Sequence of protein 1:
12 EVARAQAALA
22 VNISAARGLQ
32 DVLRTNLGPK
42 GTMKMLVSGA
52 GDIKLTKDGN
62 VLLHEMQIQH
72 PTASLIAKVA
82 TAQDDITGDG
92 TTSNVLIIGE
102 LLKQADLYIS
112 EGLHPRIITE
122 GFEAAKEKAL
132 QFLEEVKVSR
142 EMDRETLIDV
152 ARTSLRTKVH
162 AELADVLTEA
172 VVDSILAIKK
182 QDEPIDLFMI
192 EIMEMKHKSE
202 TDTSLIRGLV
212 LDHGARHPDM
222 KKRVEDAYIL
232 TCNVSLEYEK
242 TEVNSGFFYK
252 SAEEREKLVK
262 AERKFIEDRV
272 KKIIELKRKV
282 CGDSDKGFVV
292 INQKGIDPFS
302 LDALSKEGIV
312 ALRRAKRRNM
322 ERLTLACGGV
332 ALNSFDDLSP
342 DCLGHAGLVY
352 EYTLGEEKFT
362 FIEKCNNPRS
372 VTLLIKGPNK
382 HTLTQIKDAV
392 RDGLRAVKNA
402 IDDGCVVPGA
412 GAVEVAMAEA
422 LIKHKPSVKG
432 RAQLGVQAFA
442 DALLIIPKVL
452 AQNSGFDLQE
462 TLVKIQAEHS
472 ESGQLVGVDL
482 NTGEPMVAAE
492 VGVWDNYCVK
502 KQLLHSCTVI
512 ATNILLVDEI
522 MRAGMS

Sequence of protein 2:
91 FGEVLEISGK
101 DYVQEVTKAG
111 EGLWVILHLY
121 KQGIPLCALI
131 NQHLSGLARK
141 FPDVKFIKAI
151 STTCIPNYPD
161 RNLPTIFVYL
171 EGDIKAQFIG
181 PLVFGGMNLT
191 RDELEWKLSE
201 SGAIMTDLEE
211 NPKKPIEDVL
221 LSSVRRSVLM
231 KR

Residue-level contacts at the interface:
Residue I87 in protein 1 interacts with residue V228 in protein 2 (closest heavy-atom distance 4.1 Å).
Residue M526 in protein 1 interacts with residue L182 in protein 2 (closest heavy-atom distance 3.4 Å).
Residue M526 in protein 1 interacts with residue G185 in protein 2 (closest heavy-atom distance 4.0 Å).
Residue V80 in protein 1 contacts residue L220 in protein 2 (closest heavy-atom distance 4.8 Å).
Residue N514 in protein 1 contacts residue V219 in protein 2 (closest heavy-atom distance 4.6 Å).
Residue K79 in protein 1 interacts with residue L221 in protein 2 (closest heavy-atom distance 4.5 Å).
Residue I511 in protein 1 contacts residue L220 in protein 2 (closest heavy-atom distance 4.9 Å).
Residue V510 in protein 1 is in contact with residue L220 in protein 2 (closest heavy-atom distance 3.7 Å).
Residue S527 in protein 1 interacts with residue L182 in protein 2 (closest heavy-atom distance 4.8 Å).
Residue A83 in protein 1 interacts with residue V228 in protein 2 (closest heavy-atom distance 4.9 Å).
Residue M526 in protein 1 is in contact with residue G186 in protein 2 (closest heavy-atom distance 4.9 Å).
Residue V80 in protein 1 is in contact with residue L221 in protein 2 (closest heavy-atom distance 4.2 Å).
Residue Q84 in protein 1 interacts with residue V224 in protein 2 (closest heavy-atom distance 3.5 Å).
Residue L76 in protein 1 is in contact with residue L221 in protein 2 (closest heavy-atom distance 4.0 Å).
Residue N514 in protein 1 interacts with residue L220 in protein 2 (closest heavy-atom distance 3.4 Å).

This data describes a binding interaction between two proteins.